Sequence of chain B:
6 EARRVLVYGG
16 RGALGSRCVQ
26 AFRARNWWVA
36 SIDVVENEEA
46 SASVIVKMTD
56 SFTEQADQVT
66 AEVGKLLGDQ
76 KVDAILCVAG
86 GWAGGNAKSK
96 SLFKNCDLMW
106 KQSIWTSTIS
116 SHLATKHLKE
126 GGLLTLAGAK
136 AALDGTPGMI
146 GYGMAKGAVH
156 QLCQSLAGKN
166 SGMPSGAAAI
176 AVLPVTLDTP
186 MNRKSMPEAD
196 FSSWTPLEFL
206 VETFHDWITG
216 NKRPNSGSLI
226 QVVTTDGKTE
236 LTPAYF

This data describes a binding interaction between two proteins.

Sequence of chain A:
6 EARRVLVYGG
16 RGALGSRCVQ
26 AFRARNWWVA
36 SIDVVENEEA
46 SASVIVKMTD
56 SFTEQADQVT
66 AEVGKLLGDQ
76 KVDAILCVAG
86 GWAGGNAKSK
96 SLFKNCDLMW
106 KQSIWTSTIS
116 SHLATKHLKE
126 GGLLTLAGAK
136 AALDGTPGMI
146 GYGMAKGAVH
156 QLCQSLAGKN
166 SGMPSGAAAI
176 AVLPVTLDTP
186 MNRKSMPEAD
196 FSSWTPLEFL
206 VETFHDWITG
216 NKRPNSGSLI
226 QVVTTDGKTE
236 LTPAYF

Residue-level contacts at the interface:
Residue H117 in chain A interacts with residue F98 in chain B (closest heavy-atom distance 3.7 Å).
Residue F98 in chain A is in contact with residue A61 in chain B (closest heavy-atom distance 3.4 Å).
Residue K164 in chain A is in contact with residue P142 in chain B (closest heavy-atom distance 3.6 Å).
Residue T120 in chain A is in contact with residue A92 in chain B (closest heavy-atom distance 3.5 Å).
Residue S160 in chain A is in contact with residue T141 in chain B (closest heavy-atom distance 2.7 Å).
Residue G148 in chain A is in contact with residue Q156 in chain B (closest heavy-atom distance 3.2 Å).
Residue H117 in chain A contacts residue K93 in chain B (closest heavy-atom distance 3.7 Å).
Residue K93 in chain A contacts residue T120 in chain B (closest heavy-atom distance 3.5 Å).
Residue M149 in chain A is in contact with residue Q156 in chain B (closest heavy-atom distance 3.3 Å).
Residue F98 in chain A is in contact with residue H117 in chain B (closest heavy-atom distance 3.7 Å).
Residue A92 in chain A contacts residue H117 in chain B (closest heavy-atom distance 2.8 Å).
Residue N91 in chain A contacts residue G167 in chain B (closest heavy-atom distance 3.6 Å).
Residue S166 in chain A is in contact with residue N91 in chain B (closest heavy-atom distance 3.4 Å).
Residue T141 in chain A is in contact with residue S160 in chain B (closest heavy-atom distance 2.7 Å).
Residue A92 in chain A contacts residue S166 in chain B (closest heavy-atom distance 2.9 Å).
Residue M149 in chain A interacts with residue L157 in chain B (closest heavy-atom distance 3.7 Å).
Residue T120 in chain A interacts with residue K93 in chain B (closest heavy-atom distance 3.5 Å).
Residue G167 in chain A interacts with residue N91 in chain B (closest heavy-atom distance 3.6 Å).
Residue M149 in chain A contacts residue A153 in chain B (closest heavy-atom distance 3.6 Å).
Residue L97 in chain A contacts residue H117 in chain B (closest heavy-atom distance 3.6 Å).
Residue H117 in chain A contacts residue A92 in chain B (closest heavy-atom distance 2.8 Å).
Residue N165 in chain A interacts with residue N91 in chain B (closest heavy-atom distance 3.1 Å).
Residue P142 in chain A is in contact with residue K164 in chain B (closest heavy-atom distance 3.6 Å).
Residue Q159 in chain A contacts residue G140 in chain B (closest heavy-atom distance 3.5 Å).
Residue T113 in chain A contacts residue W105 in chain B (closest heavy-atom distance 3.4 Å).
Residue Q156 in chain A contacts residue A137 in chain B (closest heavy-atom distance 3.7 Å).
Residue F57 in chain A interacts with residue W105 in chain B (closest heavy-atom distance 3.6 Å).
Residue N91 in chain A is in contact with residue N165 in chain B (closest heavy-atom distance 3.1 Å).
Residue K93 in chain A interacts with residue H117 in chain B (closest heavy-atom distance 3.7 Å).
Residue H117 in chain A interacts with residue L97 in chain B (closest heavy-atom distance 3.6 Å).
Residue D139 in chain A interacts with residue Q156 in chain B (closest heavy-atom distance 2.9 Å).
Residue F98 in chain A contacts residue F57 in chain B (closest heavy-atom distance 3.7 Å).
Residue Q156 in chain A interacts with residue G148 in chain B (closest heavy-atom distance 3.2 Å).
Residue F98 in chain A is in contact with residue T58 in chain B (closest heavy-atom distance 3.5 Å).
Residue I109 in chain A is in contact with residue W105 in chain B (closest heavy-atom distance 3.3 Å).
Residue T141 in chain A is in contact with residue Q156 in chain B (closest heavy-atom distance 3.3 Å).
Residue Q156 in chain A is in contact with residue D139 in chain B (closest heavy-atom distance 2.9 Å).
Residue A137 in chain A interacts with residue Q156 in chain B (closest heavy-atom distance 3.7 Å).
Residue P142 in chain A is in contact with residue S160 in chain B (closest heavy-atom distance 3.3 Å).
Residue F57 in chain A is in contact with residue F98 in chain B (closest heavy-atom distance 3.7 Å).
Residue S160 in chain A interacts with residue P142 in chain B (closest heavy-atom distance 3.3 Å).
Residue G140 in chain A interacts with residue S160 in chain B (closest heavy-atom distance 3.4 Å).
Residue L138 in chain A contacts residue F241 in chain B (closest heavy-atom distance 3.6 Å).
Residue T65 in chain A interacts with residue F98 in chain B (closest heavy-atom distance 3.4 Å).
Residue F241 in chain A interacts with residue L138 in chain B (closest heavy-atom distance 3.6 Å).
Residue A61 in chain A contacts residue F98 in chain B (closest heavy-atom distance 3.4 Å).
Residue F98 in chain A contacts residue T65 in chain B (closest heavy-atom distance 3.4 Å).
Residue A92 in chain A interacts with residue T120 in chain B (closest heavy-atom distance 3.5 Å).
Residue T58 in chain A contacts residue F98 in chain B (closest heavy-atom distance 3.5 Å).
Residue S160 in chain A is in contact with residue G140 in chain B (closest heavy-atom distance 3.4 Å).
Residue W105 in chain A interacts with residue T113 in chain B (closest heavy-atom distance 3.4 Å).
Residue G140 in chain A contacts residue Q159 in chain B (closest heavy-atom distance 3.5 Å).
Residue W105 in chain A contacts residue F57 in chain B (closest heavy-atom distance 3.6 Å).
Residue W105 in chain A contacts residue I109 in chain B (closest heavy-atom distance 3.3 Å).
Residue Q156 in chain A contacts residue T141 in chain B (closest heavy-atom distance 3.3 Å).
Residue A153 in chain A interacts with residue M149 in chain B (closest heavy-atom distance 3.6 Å).
Residue N91 in chain A contacts residue S166 in chain B (closest heavy-atom distance 3.4 Å).
Residue Q156 in chain A contacts residue M149 in chain B (closest heavy-atom distance 3.3 Å).
Residue D55 in chain A contacts residue D55 in chain B (closest heavy-atom distance 3.3 Å).
Residue S166 in chain A is in contact with residue A92 in chain B (closest heavy-atom distance 2.9 Å).